Contacts between the two chains:
Residue K96 in the second protein contacts residue G116 in the first protein (closest heavy-atom distance 3.8 Å).
Residue Y148 in the second protein interacts with residue P158 in the first protein (closest heavy-atom distance 3.8 Å).
Residue I84 in the second protein interacts with residue I109 in the first protein (closest heavy-atom distance 3.9 Å).
Residue F99 in the second protein is in contact with residue A120 in the first protein (closest heavy-atom distance 3.8 Å).
Residue L138 in the second protein is in contact with residue I150 in the first protein (closest heavy-atom distance 3.6 Å).
Residue E69 in the second protein contacts residue R54 in the first protein (closest heavy-atom distance 3.4 Å).
Residue P75 in the second protein contacts residue D55 in the first protein (closest heavy-atom distance 3.7 Å).
Residue Y118 in the second protein is in contact with residue S136 in the first protein (closest heavy-atom distance 3.4 Å).
Residue I134 in the second protein is in contact with residue V147 in the first protein (closest heavy-atom distance 3.7 Å).
Residue S80 in the second protein is in contact with residue Y100 in the first protein (closest heavy-atom distance 3.9 Å).
Residue V64 in the second protein interacts with residue H126 in the first protein (closest heavy-atom distance 3.5 Å).
Residue A73 in the second protein contacts residue D55 in the first protein (closest heavy-atom distance 3.4 Å).
Residue Y148 in the second protein is in contact with residue V155 in the first protein (closest heavy-atom distance 3.3 Å).
Residue V170 in the second protein interacts with residue I172 in the first protein (closest heavy-atom distance 3.9 Å).
Residue I172 in the second protein contacts residue L174 in the first protein (closest heavy-atom distance 3.9 Å).
Residue T78 in the second protein interacts with residue Y100 in the first protein (closest heavy-atom distance 3.5 Å).
Residue E69 in the second protein is in contact with residue D55 in the first protein (closest heavy-atom distance 3.5 Å).
Residue I134 in the second protein contacts residue C143 in the first protein (closest heavy-atom distance 3.9 Å).
Residue F167 in the second protein is in contact with residue I166 in the first protein (closest heavy-atom distance 3.9 Å).
Residue E69 in the second protein interacts with residue P56 in the first protein (closest heavy-atom distance 3.1 Å).
Residue L122 in the second protein is in contact with residue S136 in the first protein (closest heavy-atom distance 3.5 Å).
Residue D82 in the second protein is in contact with residue L51 in the first protein (closest heavy-atom distance 3.8 Å).
Residue F160 in the second protein is in contact with residue I166 in the first protein (closest heavy-atom distance 3.3 Å).
Residue I172 in the second protein contacts residue Q175 in the first protein (closest heavy-atom distance 3.6 Å).
Residue F167 in the second protein is in contact with residue R171 in the first protein (closest heavy-atom distance 3.4 Å).
Residue P75 in the second protein interacts with residue N53 in the first protein (closest heavy-atom distance 3.4 Å).
Residue W115 in the second protein interacts with residue W128 in the first protein (closest heavy-atom distance 3.9 Å).
Residue V170 in the second protein interacts with residue N173 in the first protein (closest heavy-atom distance 3.1 Å).
Residue V63 in the second protein interacts with residue H126 in the first protein (closest heavy-atom distance 3.9 Å).
Residue G164 in the second protein interacts with residue I166 in the first protein (closest heavy-atom distance 3.5 Å).
Residue R171 in the second protein is in contact with residue N173 in the first protein (closest heavy-atom distance 3.8 Å).
Residue V170 in the second protein interacts with residue R171 in the first protein (closest heavy-atom distance 3.5 Å).
Residue S80 in the second protein interacts with residue S104 in the first protein (closest heavy-atom distance 3.1 Å).
Residue Y100 in the second protein interacts with residue W128 in the first protein (closest heavy-atom distance 3.7 Å).
Residue D82 in the second protein interacts with residue R54 in the first protein (closest heavy-atom distance 3.5 Å).
Residue L174 in the second protein is in contact with residue E177 in the first protein (closest heavy-atom distance 3.2 Å).
Residue F107 in the second protein interacts with residue F124 in the first protein (closest heavy-atom distance 3.7 Å).
Residue H79 in the second protein is in contact with residue R101 in the first protein (closest heavy-atom distance 3.9 Å).
Residue H79 in the second protein is in contact with residue Y100 in the first protein (closest heavy-atom distance 3.7 Å).
Residue D157 in the second protein is in contact with residue K165 in the first protein (closest heavy-atom distance 2.5 Å).
Residue P75 in the second protein interacts with residue V64 in the first protein (closest heavy-atom distance 3.8 Å).
Residue F167 in the second protein contacts residue N169 in the first protein (closest heavy-atom distance 3.9 Å).
Residue N60 in the second protein contacts residue V131 in the first protein (closest heavy-atom distance 3.5 Å).
Residue S80 in the second protein contacts residue R54 in the first protein (closest heavy-atom distance 3.5 Å).
Residue F92 in the second protein is in contact with residue G116 in the first protein (closest heavy-atom distance 3.8 Å).
Residue T95 in the second protein interacts with residue L113 in the first protein (closest heavy-atom distance 3.8 Å).
Residue L174 in the second protein is in contact with residue Q175 in the first protein (closest heavy-atom distance 3.7 Å).
Residue H79 in the second protein is in contact with residue R54 in the first protein (closest heavy-atom distance 3.5 Å).
Residue F81 in the second protein interacts with residue R101 in the first protein (closest heavy-atom distance 3.8 Å).
Residue N173 in the second protein contacts residue Q175 in the first protein (closest heavy-atom distance 3.6 Å).
Residue D70 in the second protein is in contact with residue L59 in the first protein (closest heavy-atom distance 3.6 Å).
Residue A73 in the second protein is in contact with residue N60 in the first protein (closest heavy-atom distance 3.7 Å).
Residue I66 in the second protein contacts residue F119 in the first protein (closest heavy-atom distance 3.7 Å).
Residue E74 in the second protein interacts with residue R54 in the first protein (closest heavy-atom distance 3.7 Å).
Residue F160 in the second protein is in contact with residue A162 in the first protein (closest heavy-atom distance 3.6 Å).
Residue I172 in the second protein interacts with residue N173 in the first protein (closest heavy-atom distance 3.1 Å).
Residue D70 in the second protein contacts residue K57 in the first protein (closest heavy-atom distance 3.1 Å).
Residue G108 in the second protein interacts with residue W128 in the first protein (closest heavy-atom distance 3.4 Å).
Residue P75 in the second protein interacts with residue N60 in the first protein (closest heavy-atom distance 3.2 Å).
Residue P75 in the second protein is in contact with residue D61 in the first protein (closest heavy-atom distance 3.5 Å).

Sequence of the second protein:
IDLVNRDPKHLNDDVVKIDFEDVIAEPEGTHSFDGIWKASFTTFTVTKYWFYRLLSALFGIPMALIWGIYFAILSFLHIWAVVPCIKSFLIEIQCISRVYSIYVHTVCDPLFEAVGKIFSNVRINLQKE

These two protein chains interact to form a complex.

Sequence of the first protein:
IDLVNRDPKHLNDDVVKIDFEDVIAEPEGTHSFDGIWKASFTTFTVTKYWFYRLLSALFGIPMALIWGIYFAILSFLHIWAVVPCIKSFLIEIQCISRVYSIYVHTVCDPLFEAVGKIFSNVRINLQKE